Sequence of chain B:
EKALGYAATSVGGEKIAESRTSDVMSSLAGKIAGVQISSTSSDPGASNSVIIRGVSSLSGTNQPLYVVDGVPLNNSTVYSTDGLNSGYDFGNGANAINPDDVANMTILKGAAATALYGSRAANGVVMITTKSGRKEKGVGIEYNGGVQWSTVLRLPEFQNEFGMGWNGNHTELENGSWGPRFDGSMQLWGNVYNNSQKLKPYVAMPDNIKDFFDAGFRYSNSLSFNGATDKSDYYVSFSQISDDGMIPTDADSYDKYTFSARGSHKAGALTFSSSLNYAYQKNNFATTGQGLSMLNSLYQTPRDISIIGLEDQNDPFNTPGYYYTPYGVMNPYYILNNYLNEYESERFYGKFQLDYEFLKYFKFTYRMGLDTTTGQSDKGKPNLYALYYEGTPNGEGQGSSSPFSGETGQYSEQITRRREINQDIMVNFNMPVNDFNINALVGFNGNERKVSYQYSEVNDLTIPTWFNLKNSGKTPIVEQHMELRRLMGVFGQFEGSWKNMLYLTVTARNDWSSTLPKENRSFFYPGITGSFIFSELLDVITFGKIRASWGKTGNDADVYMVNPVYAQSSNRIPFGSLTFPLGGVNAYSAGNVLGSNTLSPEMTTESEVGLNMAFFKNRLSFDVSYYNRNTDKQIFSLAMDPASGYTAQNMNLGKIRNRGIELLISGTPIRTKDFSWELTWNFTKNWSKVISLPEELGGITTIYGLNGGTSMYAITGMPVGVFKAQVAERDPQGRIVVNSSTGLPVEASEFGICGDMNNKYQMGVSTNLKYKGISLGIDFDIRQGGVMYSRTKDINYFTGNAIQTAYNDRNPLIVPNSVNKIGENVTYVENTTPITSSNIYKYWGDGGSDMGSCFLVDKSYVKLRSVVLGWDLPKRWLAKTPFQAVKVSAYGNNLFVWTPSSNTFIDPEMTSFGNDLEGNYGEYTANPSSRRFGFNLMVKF

Residue-level contacts at the interface:
Residue L747 in chain B contacts residue G2 in chain A (closest heavy-atom distance 3.5 Å).
Residue E210 in chain B contacts residue G9 in chain A (closest heavy-atom distance 3.0 Å).
Residue G746 in chain B is in contact with residue G1 in chain A (closest heavy-atom distance 2.9 Å).
Residue Y363 in chain B interacts with residue G9 in chain A (closest heavy-atom distance 4.2 Å).
Residue L120 in chain B is in contact with residue G4 in chain A (closest heavy-atom distance 5.0 Å).
Residue Q326 in chain B interacts with residue G5 in chain A (closest heavy-atom distance 3.0 Å).
Residue N748 in chain B is in contact with residue G3 in chain A (closest heavy-atom distance 4.3 Å).
Residue F839 in chain B interacts with residue G7 in chain A (closest heavy-atom distance 3.5 Å).
Residue W202 in chain B interacts with residue G9 in chain A (closest heavy-atom distance 3.6 Å).
Residue Q336 in chain B is in contact with residue G8 in chain A (closest heavy-atom distance 4.9 Å).
Residue F616 in chain B interacts with residue G3 in chain A (closest heavy-atom distance 3.9 Å).
Residue G746 in chain B interacts with residue G2 in chain A (closest heavy-atom distance 3.2 Å).
Residue E210 in chain B is in contact with residue G8 in chain A (closest heavy-atom distance 4.7 Å).
Residue Y967 in chain B interacts with residue G4 in chain A (closest heavy-atom distance 4.2 Å).
Residue L120 in chain B interacts with residue G2 in chain A (closest heavy-atom distance 3.7 Å).
Residue F616 in chain B is in contact with residue G5 in chain A (closest heavy-atom distance 4.4 Å).
Residue Q326 in chain B is in contact with residue G4 in chain A (closest heavy-atom distance 3.2 Å).
Residue N748 in chain B is in contact with residue G1 in chain A (closest heavy-atom distance 3.6 Å).
Residue L747 in chain B interacts with residue G4 in chain A (closest heavy-atom distance 5.0 Å).
Residue Y363 in chain B interacts with residue G8 in chain A (closest heavy-atom distance 3.8 Å).
Residue L747 in chain B is in contact with residue G1 in chain A (closest heavy-atom distance 4.3 Å).
Residue F839 in chain B contacts residue G8 in chain A (closest heavy-atom distance 3.8 Å).
Residue F616 in chain B interacts with residue G4 in chain A (closest heavy-atom distance 3.3 Å).
Residue N748 in chain B contacts residue G2 in chain A (closest heavy-atom distance 3.1 Å).
Residue L120 in chain B is in contact with residue G3 in chain A (closest heavy-atom distance 3.5 Å).
Residue Q326 in chain B interacts with residue G3 in chain A (closest heavy-atom distance 3.3 Å).
Residue N211 in chain B contacts residue G8 in chain A (closest heavy-atom distance 2.7 Å).
Residue N211 in chain B contacts residue G9 in chain A (closest heavy-atom distance 3.7 Å).
Residue W202 in chain B interacts with residue G8 in chain A (closest heavy-atom distance 4.6 Å).

This data describes a binding interaction between two proteins.

Sequence of chain A:
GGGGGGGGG